Contacts between the two chains:
Residue R465 in protein 2 interacts with residue E5 in protein 1 (closest heavy-atom distance 3.5 Å).
Residue C99 in protein 2 interacts with residue R8 in protein 1 (closest heavy-atom distance 5.0 Å).
Residue S102 in protein 2 interacts with residue E5 in protein 1 (closest heavy-atom distance 3.1 Å).
Residue T463 in protein 2 is in contact with residue G7 in protein 1 (closest heavy-atom distance 4.2 Å).
Residue C99 in protein 2 contacts residue E5 in protein 1 (closest heavy-atom distance 4.9 Å).
Residue S102 in protein 2 is in contact with residue G7 in protein 1 (closest heavy-atom distance 3.9 Å).
Residue W115 in protein 2 is in contact with residue K2 in protein 1 (closest heavy-atom distance 3.1 Å).
Residue C99 in protein 2 contacts residue G7 in protein 1 (closest heavy-atom distance 3.1 Å).
Residue S102 in protein 2 contacts residue I4 in protein 1 (closest heavy-atom distance 3.4 Å).
Residue V462 in protein 2 contacts residue V6 in protein 1 (closest heavy-atom distance 4.4 Å).
Residue W114 in protein 2 is in contact with residue I4 in protein 1 (closest heavy-atom distance 3.6 Å).
Residue E112 in protein 2 is in contact with residue D1 in protein 1 (closest heavy-atom distance 4.2 Å).
Residue W115 in protein 2 contacts residue D1 in protein 1 (closest heavy-atom distance 4.9 Å).
Residue D464 in protein 2 is in contact with residue R8 in protein 1 (closest heavy-atom distance 3.8 Å).
Residue L351 in protein 2 is in contact with residue R8 in protein 1 (closest heavy-atom distance 3.5 Å).
Residue D468 in protein 2 interacts with residue R8 in protein 1 (closest heavy-atom distance 3.1 Å).
Residue E110 in protein 2 is in contact with residue I4 in protein 1 (closest heavy-atom distance 3.9 Å).
Residue H400 in protein 2 contacts residue R8 in protein 1 (closest heavy-atom distance 3.0 Å).
Residue W115 in protein 2 contacts residue E5 in protein 1 (closest heavy-atom distance 3.5 Å).
Residue R111 in protein 2 contacts residue I4 in protein 1 (closest heavy-atom distance 3.9 Å).
Residue C99 in protein 2 is in contact with residue V6 in protein 1 (closest heavy-atom distance 4.4 Å).
Residue Y397 in protein 2 is in contact with residue R8 in protein 1 (closest heavy-atom distance 4.8 Å).
Residue D466 in protein 2 contacts residue E5 in protein 1 (closest heavy-atom distance 3.0 Å).
Residue S102 in protein 2 contacts residue V6 in protein 1 (closest heavy-atom distance 4.2 Å).
Residue D464 in protein 2 interacts with residue V6 in protein 1 (closest heavy-atom distance 2.7 Å).
Residue V462 in protein 2 interacts with residue G7 in protein 1 (closest heavy-atom distance 3.6 Å).
Residue G426 in protein 2 interacts with residue R8 in protein 1 (closest heavy-atom distance 4.0 Å).
Residue R111 in protein 2 interacts with residue K2 in protein 1 (closest heavy-atom distance 3.5 Å).
Residue R465 in protein 2 interacts with residue I4 in protein 1 (closest heavy-atom distance 4.8 Å).
Residue H100 in protein 2 interacts with residue G7 in protein 1 (closest heavy-atom distance 4.8 Å).
Residue R469 in protein 2 is in contact with residue E5 in protein 1 (closest heavy-atom distance 3.0 Å).
Residue T463 in protein 2 interacts with residue E5 in protein 1 (closest heavy-atom distance 2.5 Å).
Residue G401 in protein 2 interacts with residue R8 in protein 1 (closest heavy-atom distance 3.2 Å).
Residue W115 in protein 2 contacts residue I4 in protein 1 (closest heavy-atom distance 4.6 Å).
Residue L351 in protein 2 interacts with residue V6 in protein 1 (closest heavy-atom distance 3.9 Å).
Residue T354 in protein 2 is in contact with residue R8 in protein 1 (closest heavy-atom distance 3.1 Å).
Residue K108 in protein 2 contacts residue D1 in protein 1 (closest heavy-atom distance 4.1 Å).
Residue A107 in protein 2 contacts residue I4 in protein 1 (closest heavy-atom distance 4.7 Å).
Residue M425 in protein 2 interacts with residue R8 in protein 1 (closest heavy-atom distance 2.5 Å).
Residue T463 in protein 2 is in contact with residue V6 in protein 1 (closest heavy-atom distance 3.2 Å).
Residue L351 in protein 2 contacts residue G7 in protein 1 (closest heavy-atom distance 4.4 Å).
Residue F398 in protein 2 is in contact with residue R8 in protein 1 (closest heavy-atom distance 3.6 Å).
Residue C427 in protein 2 interacts with residue G7 in protein 1 (closest heavy-atom distance 4.2 Å).
Residue M105 in protein 2 contacts residue I4 in protein 1 (closest heavy-atom distance 3.7 Å).
Residue D464 in protein 2 contacts residue G7 in protein 1 (closest heavy-atom distance 4.8 Å).
Residue A106 in protein 2 contacts residue I4 in protein 1 (closest heavy-atom distance 3.6 Å).
Residue V462 in protein 2 is in contact with residue R8 in protein 1 (closest heavy-atom distance 2.6 Å).
Residue R514 in protein 2 contacts residue K2 in protein 1 (closest heavy-atom distance 2.9 Å).
Residue R111 in protein 2 interacts with residue D1 in protein 1 (closest heavy-atom distance 2.7 Å).
Residue R118 in protein 2 is in contact with residue E5 in protein 1 (closest heavy-atom distance 4.6 Å).
Residue C427 in protein 2 interacts with residue R8 in protein 1 (closest heavy-atom distance 2.5 Å).
Residue R469 in protein 2 contacts residue K2 in protein 1 (closest heavy-atom distance 3.9 Å).
Residue T463 in protein 2 contacts residue R8 in protein 1 (closest heavy-atom distance 4.1 Å).
Residue I467 in protein 2 contacts residue R8 in protein 1 (closest heavy-atom distance 3.5 Å).
Residue D464 in protein 2 is in contact with residue E5 in protein 1 (closest heavy-atom distance 3.4 Å).
Residue G399 in protein 2 contacts residue R8 in protein 1 (closest heavy-atom distance 2.8 Å).
Residue H400 in protein 2 contacts residue G7 in protein 1 (closest heavy-atom distance 3.6 Å).
Residue W114 in protein 2 interacts with residue E5 in protein 1 (closest heavy-atom distance 3.6 Å).

Sequence of protein 2:
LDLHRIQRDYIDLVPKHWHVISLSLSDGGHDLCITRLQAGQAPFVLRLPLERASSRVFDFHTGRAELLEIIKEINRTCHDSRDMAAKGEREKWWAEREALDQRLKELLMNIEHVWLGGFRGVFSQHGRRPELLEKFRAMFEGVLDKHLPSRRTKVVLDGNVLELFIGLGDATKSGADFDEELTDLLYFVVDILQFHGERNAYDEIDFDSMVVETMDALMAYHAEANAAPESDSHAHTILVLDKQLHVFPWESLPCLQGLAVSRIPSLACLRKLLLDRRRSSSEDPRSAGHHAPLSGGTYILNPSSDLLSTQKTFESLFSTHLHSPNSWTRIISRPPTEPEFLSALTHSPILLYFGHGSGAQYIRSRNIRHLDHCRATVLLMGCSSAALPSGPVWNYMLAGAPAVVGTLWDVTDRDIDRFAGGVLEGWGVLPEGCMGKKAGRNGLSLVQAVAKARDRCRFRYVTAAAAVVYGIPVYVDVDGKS

Sequence of protein 1:
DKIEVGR

The following describes two proteins that form a bound complex.